Contacts between the two chains:
Residue V539 in protein 1 contacts residue F126 in protein 2 (closest heavy-atom distance 3.9 Å).
Residue R556 in protein 1 interacts with residue R143 in protein 2 (closest heavy-atom distance 3.3 Å).
Residue T545 in protein 1 is in contact with residue R125 in protein 2 (closest heavy-atom distance 3.6 Å).
Residue L571 in protein 1 interacts with residue F126 in protein 2 (closest heavy-atom distance 3.6 Å).
Residue E540 in protein 1 interacts with residue S127 in protein 2 (closest heavy-atom distance 3.3 Å).
Residue A583 in protein 1 contacts residue K108 in protein 2 (closest heavy-atom distance 3.7 Å).
Residue L577 in protein 1 contacts residue P116 in protein 2 (closest heavy-atom distance 3.7 Å).
Residue A583 in protein 1 contacts residue A107 in protein 2 (closest heavy-atom distance 3.4 Å).
Residue Q575 in protein 1 contacts residue Y129 in protein 2 (closest heavy-atom distance 3.4 Å).
Residue N569 in protein 1 interacts with residue S139 in protein 2 (closest heavy-atom distance 4.1 Å).
Residue Q575 in protein 1 is in contact with residue A130 in protein 2 (closest heavy-atom distance 4.1 Å).
Residue F522 in protein 1 interacts with residue W142 in protein 2 (closest heavy-atom distance 3.5 Å).
Residue Q578 in protein 1 contacts residue L124 in protein 2 (closest heavy-atom distance 2.7 Å).
Residue D572 in protein 1 is in contact with residue R132 in protein 2 (closest heavy-atom distance 3.4 Å).
Residue T545 in protein 1 contacts residue L124 in protein 2 (closest heavy-atom distance 3.6 Å).
Residue Q575 in protein 1 contacts residue F126 in protein 2 (closest heavy-atom distance 3.6 Å).
Residue L571 in protein 1 interacts with residue Y129 in protein 2 (closest heavy-atom distance 3.6 Å).
Residue D572 in protein 1 interacts with residue P136 in protein 2 (closest heavy-atom distance 3.9 Å).
Residue G538 in protein 1 contacts residue G128 in protein 2 (closest heavy-atom distance 3.3 Å).
Residue Q578 in protein 1 contacts residue T121 in protein 2 (closest heavy-atom distance 4.0 Å).
Residue V574 in protein 1 interacts with residue I118 in protein 2 (closest heavy-atom distance 3.8 Å).
Residue R588 in protein 1 interacts with residue K108 in protein 2 (closest heavy-atom distance 4.2 Å).
Residue A576 in protein 1 is in contact with residue L115 in protein 2 (closest heavy-atom distance 3.6 Å).
Residue K548 in protein 1 contacts residue N120 in protein 2 (closest heavy-atom distance 4.2 Å).
Residue S566 in protein 1 contacts residue W142 in protein 2 (closest heavy-atom distance 4.0 Å).
Residue V539 in protein 1 is in contact with residue G128 in protein 2 (closest heavy-atom distance 2.9 Å).
Residue M541 in protein 1 contacts residue F126 in protein 2 (closest heavy-atom distance 4.2 Å).
Residue E582 in protein 1 contacts residue R103 in protein 2 (closest heavy-atom distance 3.5 Å).
Residue R556 in protein 1 interacts with residue P116 in protein 2 (closest heavy-atom distance 3.8 Å).
Residue A580 in protein 1 is in contact with residue W106 in protein 2 (closest heavy-atom distance 3.3 Å).
Residue N569 in protein 1 is in contact with residue R143 in protein 2 (closest heavy-atom distance 4.1 Å).
Residue P589 in protein 1 is in contact with residue R103 in protein 2 (closest heavy-atom distance 3.4 Å).
Residue K548 in protein 1 interacts with residue L124 in protein 2 (closest heavy-atom distance 3.8 Å).
Residue Q578 in protein 1 interacts with residue R125 in protein 2 (closest heavy-atom distance 3.3 Å).
Residue L577 in protein 1 is in contact with residue I118 in protein 2 (closest heavy-atom distance 3.7 Å).
Residue L577 in protein 1 is in contact with residue T121 in protein 2 (closest heavy-atom distance 3.7 Å).
Residue V539 in protein 1 contacts residue S127 in protein 2 (closest heavy-atom distance 3.0 Å).
Residue A583 in protein 1 contacts residue W106 in protein 2 (closest heavy-atom distance 3.8 Å).
Residue A576 in protein 1 interacts with residue P136 in protein 2 (closest heavy-atom distance 4.0 Å).
Residue K548 in protein 1 is in contact with residue Q123 in protein 2 (closest heavy-atom distance 3.3 Å).
Residue V574 in protein 1 contacts residue L124 in protein 2 (closest heavy-atom distance 3.7 Å).
Residue A576 in protein 1 is in contact with residue W106 in protein 2 (closest heavy-atom distance 3.1 Å).
Residue R588 in protein 1 contacts residue D105 in protein 2 (closest heavy-atom distance 2.7 Å).
Residue R568 in protein 1 is in contact with residue Y129 in protein 2 (closest heavy-atom distance 3.4 Å).
Residue N569 in protein 1 interacts with residue P136 in protein 2 (closest heavy-atom distance 3.5 Å).
Residue Q584 in protein 1 interacts with residue K110 in protein 2 (closest heavy-atom distance 3.3 Å).
Residue A580 in protein 1 contacts residue A109 in protein 2 (closest heavy-atom distance 3.5 Å).
Residue R568 in protein 1 is in contact with residue R132 in protein 2 (closest heavy-atom distance 3.7 Å).
Residue L586 in protein 1 is in contact with residue R103 in protein 2 (closest heavy-atom distance 3.4 Å).
Residue E573 in protein 1 contacts residue P136 in protein 2 (closest heavy-atom distance 3.2 Å).
Residue E573 in protein 1 contacts residue P116 in protein 2 (closest heavy-atom distance 3.6 Å).
Residue Q575 in protein 1 interacts with residue V131 in protein 2 (closest heavy-atom distance 3.5 Å).
Residue L577 in protein 1 interacts with residue L115 in protein 2 (closest heavy-atom distance 3.5 Å).
Residue L579 in protein 1 contacts residue W106 in protein 2 (closest heavy-atom distance 3.5 Å).
Residue N569 in protein 1 contacts residue G140 in protein 2 (closest heavy-atom distance 3.3 Å).
Residue D572 in protein 1 is in contact with residue Y129 in protein 2 (closest heavy-atom distance 3.0 Å).
Residue V574 in protein 1 is in contact with residue F126 in protein 2 (closest heavy-atom distance 3.5 Å).
Residue Q584 in protein 1 contacts residue A109 in protein 2 (closest heavy-atom distance 3.3 Å).
Residue L579 in protein 1 contacts residue V131 in protein 2 (closest heavy-atom distance 3.8 Å).
Residue E565 in protein 1 is in contact with residue W142 in protein 2 (closest heavy-atom distance 3.9 Å).

Sequence of protein 2:
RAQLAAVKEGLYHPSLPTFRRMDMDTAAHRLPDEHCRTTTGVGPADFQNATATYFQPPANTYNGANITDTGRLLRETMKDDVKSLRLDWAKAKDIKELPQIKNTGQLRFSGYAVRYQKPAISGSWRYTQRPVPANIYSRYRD

This data describes a binding interaction between two proteins.

Sequence of protein 1:
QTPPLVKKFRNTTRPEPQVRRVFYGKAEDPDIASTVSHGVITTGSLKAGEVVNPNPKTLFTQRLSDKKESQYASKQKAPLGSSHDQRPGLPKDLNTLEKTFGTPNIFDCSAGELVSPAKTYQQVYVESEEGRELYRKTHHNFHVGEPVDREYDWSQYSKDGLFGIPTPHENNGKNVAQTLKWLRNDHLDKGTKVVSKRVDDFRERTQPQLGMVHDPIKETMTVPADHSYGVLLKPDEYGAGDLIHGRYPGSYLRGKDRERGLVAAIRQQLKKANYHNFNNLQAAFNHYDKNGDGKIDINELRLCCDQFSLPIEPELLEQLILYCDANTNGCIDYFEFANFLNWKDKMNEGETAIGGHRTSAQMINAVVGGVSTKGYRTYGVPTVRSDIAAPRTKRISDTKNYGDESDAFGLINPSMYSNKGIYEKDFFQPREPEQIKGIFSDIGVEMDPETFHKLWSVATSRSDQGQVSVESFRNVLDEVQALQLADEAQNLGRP